Interface contacts:
Residue D8 in protein 1 interacts with residue R140 in protein 2 (closest heavy-atom distance 3.3 Å).
Residue I9 in protein 1 is in contact with residue W179 in protein 2 (closest heavy-atom distance 4.3 Å).
Residue L6 in protein 1 interacts with residue W179 in protein 2 (closest heavy-atom distance 4.1 Å).
Residue I5 in protein 1 contacts residue E76 in protein 2 (closest heavy-atom distance 3.8 Å).
Residue Y13 in protein 1 interacts with residue E178 in protein 2 (closest heavy-atom distance 3.4 Å).
Residue D12 in protein 1 is in contact with residue L139 in protein 2 (closest heavy-atom distance 4.4 Å).
Residue D4 in protein 1 contacts residue R64 in protein 2 (closest heavy-atom distance 3.1 Å).
Residue R11 in protein 1 interacts with residue R140 in protein 2 (closest heavy-atom distance 4.0 Å).
Residue L6 in protein 1 interacts with residue L62 in protein 2 (closest heavy-atom distance 3.5 Å).
Residue D12 in protein 1 is in contact with residue R140 in protein 2 (closest heavy-atom distance 3.8 Å).
Residue I5 in protein 1 interacts with residue L62 in protein 2 (closest heavy-atom distance 3.8 Å).
Residue I5 in protein 1 is in contact with residue G63 in protein 2 (closest heavy-atom distance 4.2 Å).
Residue I5 in protein 1 is in contact with residue R64 in protein 2 (closest heavy-atom distance 3.6 Å).
Residue I9 in protein 1 contacts residue E178 in protein 2 (closest heavy-atom distance 3.8 Å).
Residue D8 in protein 1 is in contact with residue R64 in protein 2 (closest heavy-atom distance 2.8 Å).
Residue I9 in protein 1 is in contact with residue G177 in protein 2 (closest heavy-atom distance 3.3 Å).
Residue D12 in protein 1 interacts with residue G177 in protein 2 (closest heavy-atom distance 3.7 Å).
Residue R11 in protein 1 is in contact with residue E149 in protein 2 (closest heavy-atom distance 3.1 Å).
Residue D12 in protein 1 is in contact with residue G175 in protein 2 (closest heavy-atom distance 4.2 Å).
Residue I9 in protein 1 interacts with residue L139 in protein 2 (closest heavy-atom distance 4.3 Å).
Residue I5 in protein 1 contacts residue S78 in protein 2 (closest heavy-atom distance 3.4 Å).
Residue Y13 in protein 1 contacts residue K176 in protein 2 (closest heavy-atom distance 3.8 Å).
Residue L6 in protein 1 contacts residue S79 in protein 2 (closest heavy-atom distance 3.5 Å).
Residue D8 in protein 1 interacts with residue I117 in protein 2 (closest heavy-atom distance 3.3 Å).
Residue I9 in protein 1 contacts residue I117 in protein 2 (closest heavy-atom distance 3.5 Å).
Residue I5 in protein 1 is in contact with residue I117 in protein 2 (closest heavy-atom distance 3.6 Å).
Residue I9 in protein 1 contacts residue R140 in protein 2 (closest heavy-atom distance 4.4 Å).
Residue D12 in protein 1 is in contact with residue K176 in protein 2 (closest heavy-atom distance 4.9 Å).
Residue Y13 in protein 1 is in contact with residue G177 in protein 2 (closest heavy-atom distance 3.3 Å).
Residue I9 in protein 1 interacts with residue L62 in protein 2 (closest heavy-atom distance 4.5 Å).
Residue D12 in protein 1 is in contact with residue E149 in protein 2 (closest heavy-atom distance 2.7 Å).

Sequence of protein 1:
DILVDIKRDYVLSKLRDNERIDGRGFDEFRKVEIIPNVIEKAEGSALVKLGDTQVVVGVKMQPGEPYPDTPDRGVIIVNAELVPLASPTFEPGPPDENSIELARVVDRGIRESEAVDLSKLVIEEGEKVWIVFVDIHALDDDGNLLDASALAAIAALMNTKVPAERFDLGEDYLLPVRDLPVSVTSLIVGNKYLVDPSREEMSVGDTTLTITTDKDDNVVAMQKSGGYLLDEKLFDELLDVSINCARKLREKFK

Sequence of protein 2:
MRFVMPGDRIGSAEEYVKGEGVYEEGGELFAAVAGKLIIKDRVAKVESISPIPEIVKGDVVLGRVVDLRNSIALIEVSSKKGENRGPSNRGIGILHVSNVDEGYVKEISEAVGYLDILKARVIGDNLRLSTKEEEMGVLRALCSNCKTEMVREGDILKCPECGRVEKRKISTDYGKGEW

This data describes a binding interaction between two proteins.